Contacts between the two chains:
Residue Q108 in protein 1 is in contact with residue A372 in protein 2 (closest heavy-atom distance 3.5 Å).
Residue L104 in protein 1 contacts residue A372 in protein 2 (closest heavy-atom distance 3.9 Å).
Residue A107 in protein 1 is in contact with residue A372 in protein 2 (closest heavy-atom distance 3.5 Å).

The following describes two proteins that form a bound complex.

Sequence of protein 1:
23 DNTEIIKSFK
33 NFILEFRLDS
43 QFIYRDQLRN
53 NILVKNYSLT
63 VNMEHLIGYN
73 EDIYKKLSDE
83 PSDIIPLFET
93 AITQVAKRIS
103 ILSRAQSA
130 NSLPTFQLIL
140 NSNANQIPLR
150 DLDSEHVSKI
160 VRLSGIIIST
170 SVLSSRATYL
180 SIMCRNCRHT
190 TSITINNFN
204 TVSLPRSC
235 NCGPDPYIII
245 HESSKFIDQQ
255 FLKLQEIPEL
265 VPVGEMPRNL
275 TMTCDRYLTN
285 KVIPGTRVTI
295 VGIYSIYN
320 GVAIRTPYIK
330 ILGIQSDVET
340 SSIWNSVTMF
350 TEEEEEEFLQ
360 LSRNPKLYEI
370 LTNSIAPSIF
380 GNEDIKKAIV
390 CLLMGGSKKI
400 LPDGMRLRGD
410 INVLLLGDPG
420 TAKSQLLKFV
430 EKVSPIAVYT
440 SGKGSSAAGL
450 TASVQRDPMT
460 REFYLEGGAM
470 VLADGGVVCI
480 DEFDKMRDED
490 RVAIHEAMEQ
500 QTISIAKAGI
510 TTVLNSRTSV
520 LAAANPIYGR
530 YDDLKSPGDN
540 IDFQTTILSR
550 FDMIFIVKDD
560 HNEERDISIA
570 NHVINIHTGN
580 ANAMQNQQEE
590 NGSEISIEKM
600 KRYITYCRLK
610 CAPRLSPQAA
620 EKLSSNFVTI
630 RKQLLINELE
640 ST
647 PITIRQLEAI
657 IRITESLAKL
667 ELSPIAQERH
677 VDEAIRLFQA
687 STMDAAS

Sequence of protein 2:
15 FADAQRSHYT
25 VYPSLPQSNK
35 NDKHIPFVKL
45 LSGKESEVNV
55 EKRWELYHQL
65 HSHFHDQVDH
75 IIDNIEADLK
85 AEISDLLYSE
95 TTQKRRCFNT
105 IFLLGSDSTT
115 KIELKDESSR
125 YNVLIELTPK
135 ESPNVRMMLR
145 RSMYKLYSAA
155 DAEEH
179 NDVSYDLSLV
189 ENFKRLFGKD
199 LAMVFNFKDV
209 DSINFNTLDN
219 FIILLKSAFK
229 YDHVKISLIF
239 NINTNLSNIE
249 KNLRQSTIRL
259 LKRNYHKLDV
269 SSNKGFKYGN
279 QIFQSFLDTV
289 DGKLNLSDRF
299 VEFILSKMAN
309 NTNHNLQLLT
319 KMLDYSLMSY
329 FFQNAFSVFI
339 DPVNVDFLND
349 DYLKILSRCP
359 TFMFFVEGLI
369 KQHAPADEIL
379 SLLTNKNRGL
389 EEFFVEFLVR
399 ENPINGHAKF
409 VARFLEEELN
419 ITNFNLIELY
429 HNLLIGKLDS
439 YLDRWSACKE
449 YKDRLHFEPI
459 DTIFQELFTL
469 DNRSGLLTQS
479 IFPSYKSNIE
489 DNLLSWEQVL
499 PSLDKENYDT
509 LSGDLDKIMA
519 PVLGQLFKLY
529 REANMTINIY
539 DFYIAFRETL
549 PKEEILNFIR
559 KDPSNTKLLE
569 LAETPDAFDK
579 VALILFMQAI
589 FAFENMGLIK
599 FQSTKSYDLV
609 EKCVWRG